Contacts between the two chains:
Residue W7 in the second protein interacts with residue P4 in the first protein (closest heavy-atom distance 3.6 Å).
Residue S6 in the second protein interacts with residue P5 in the first protein (closest heavy-atom distance 3.7 Å).
Residue S169 in the second protein is in contact with residue P6 in the first protein (closest heavy-atom distance 4.0 Å).
Residue W7 in the second protein interacts with residue P6 in the first protein (closest heavy-atom distance 3.5 Å).
Residue W7 in the second protein contacts residue P3 in the first protein (closest heavy-atom distance 2.9 Å).
Residue Y10 in the second protein contacts residue P6 in the first protein (closest heavy-atom distance 3.7 Å).
Residue Y35 in the second protein is in contact with residue P2 in the first protein (closest heavy-atom distance 3.5 Å).
Residue Y5 in the second protein interacts with residue P7 in the first protein (closest heavy-atom distance 3.5 Å).
Residue Y35 in the second protein contacts residue P3 in the first protein (closest heavy-atom distance 3.3 Å).
Residue W7 in the second protein interacts with residue P5 in the first protein (closest heavy-atom distance 3.6 Å).
Residue L166 in the second protein interacts with residue P6 in the first protein (closest heavy-atom distance 3.7 Å).
Residue N138 in the second protein contacts residue P3 in the first protein (closest heavy-atom distance 4.0 Å).
Residue Y5 in the second protein contacts residue P6 in the first protein (closest heavy-atom distance 2.6 Å).
Residue Y10 in the second protein is in contact with residue P5 in the first protein (closest heavy-atom distance 4.7 Å).
Residue Y10 in the second protein contacts residue P7 in the first protein (closest heavy-atom distance 4.2 Å).
Residue Y5 in the second protein is in contact with residue P5 in the first protein (closest heavy-atom distance 3.8 Å).
Residue Y5 in the second protein interacts with residue P8 in the first protein (closest heavy-atom distance 3.4 Å).

These two protein chains interact to form a complex.

Sequence of the second protein:
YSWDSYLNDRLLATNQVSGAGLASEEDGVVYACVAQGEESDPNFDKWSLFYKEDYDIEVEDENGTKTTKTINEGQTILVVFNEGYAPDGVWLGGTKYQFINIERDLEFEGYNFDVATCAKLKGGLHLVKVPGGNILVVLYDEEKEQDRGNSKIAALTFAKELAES

Sequence of the first protein:
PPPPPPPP